Residue-level contacts at the interface:
Residue S343 in protein 2 contacts residue R20 in protein 1 (closest heavy-atom distance 3.2 Å).
Residue D336 in protein 2 contacts residue R20 in protein 1 (closest heavy-atom distance 3.2 Å).
Residue R339 in protein 2 is in contact with residue R20 in protein 1 (closest heavy-atom distance 4.8 Å).
Residue D336 in protein 2 interacts with residue K24 in protein 1 (closest heavy-atom distance 3.1 Å).
Residue R339 in protein 2 is in contact with residue E23 in protein 1 (closest heavy-atom distance 4.7 Å).
Residue D77 in protein 2 interacts with residue R66 in protein 1 (closest heavy-atom distance 2.7 Å).
Residue G78 in protein 2 interacts with residue R66 in protein 1 (closest heavy-atom distance 3.5 Å).
Residue D334 in protein 2 interacts with residue R20 in protein 1 (closest heavy-atom distance 3.2 Å).
Residue R339 in protein 2 is in contact with residue K24 in protein 1 (closest heavy-atom distance 3.7 Å).
Residue R341 in protein 2 is in contact with residue R20 in protein 1 (closest heavy-atom distance 3.4 Å).

The following describes two proteins that form a bound complex.

Sequence of protein 2:
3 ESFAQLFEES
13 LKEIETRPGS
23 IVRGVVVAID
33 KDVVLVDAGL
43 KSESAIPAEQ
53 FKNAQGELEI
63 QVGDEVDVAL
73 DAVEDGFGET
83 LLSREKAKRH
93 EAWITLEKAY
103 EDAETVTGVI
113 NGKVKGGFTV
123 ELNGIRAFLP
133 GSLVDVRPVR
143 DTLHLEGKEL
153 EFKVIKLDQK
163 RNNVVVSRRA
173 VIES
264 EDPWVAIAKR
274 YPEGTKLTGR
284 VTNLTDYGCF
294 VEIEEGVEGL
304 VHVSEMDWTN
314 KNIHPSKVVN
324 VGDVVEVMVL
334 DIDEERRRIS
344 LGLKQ

Sequence of protein 1:
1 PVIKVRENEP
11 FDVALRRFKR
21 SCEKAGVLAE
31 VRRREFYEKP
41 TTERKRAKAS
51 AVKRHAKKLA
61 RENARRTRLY